Contacts between the two chains:
Residue K72 in protein 1 is in contact with residue I46 in protein 2 (closest heavy-atom distance 3.0 Å).
Residue K72 in protein 1 is in contact with residue V47 in protein 2 (closest heavy-atom distance 4.9 Å).
Residue K72 in protein 1 interacts with residue D45 in protein 2 (closest heavy-atom distance 3.5 Å).
Residue F65 in protein 1 interacts with residue V47 in protein 2 (closest heavy-atom distance 4.7 Å).
Residue F16 in protein 1 is in contact with residue V47 in protein 2 (closest heavy-atom distance 4.0 Å).
Residue F16 in protein 1 contacts residue I46 in protein 2 (closest heavy-atom distance 3.7 Å).
Residue L36 in protein 1 interacts with residue Q40 in protein 2 (closest heavy-atom distance 4.9 Å).
Residue M33 in protein 1 contacts residue T48 in protein 2 (closest heavy-atom distance 3.8 Å).
Residue M33 in protein 1 is in contact with residue V47 in protein 2 (closest heavy-atom distance 4.3 Å).
Residue K72 in protein 1 interacts with residue K49 in protein 2 (closest heavy-atom distance 3.6 Å).
Residue F16 in protein 1 contacts residue I43 in protein 2 (closest heavy-atom distance 3.8 Å).
Residue M48 in protein 1 contacts residue V47 in protein 2 (closest heavy-atom distance 4.1 Å).
Residue F65 in protein 1 interacts with residue I46 in protein 2 (closest heavy-atom distance 3.5 Å).
Residue Q38 in protein 1 is in contact with residue F44 in protein 2 (closest heavy-atom distance 4.6 Å).
Residue L36 in protein 1 is in contact with residue F44 in protein 2 (closest heavy-atom distance 3.6 Å).
Residue L15 in protein 1 contacts residue I43 in protein 2 (closest heavy-atom distance 3.8 Å).
Residue L15 in protein 1 contacts residue I46 in protein 2 (closest heavy-atom distance 4.9 Å).
Residue L29 in protein 1 contacts residue V47 in protein 2 (closest heavy-atom distance 4.3 Å).
Residue M48 in protein 1 contacts residue T48 in protein 2 (closest heavy-atom distance 4.1 Å).
Residue M68 in protein 1 contacts residue V47 in protein 2 (closest heavy-atom distance 5.0 Å).
Residue L36 in protein 1 contacts residue I43 in protein 2 (closest heavy-atom distance 4.3 Å).
Residue M33 in protein 1 is in contact with residue F44 in protein 2 (closest heavy-atom distance 4.3 Å).
Residue M69 in protein 1 is in contact with residue I46 in protein 2 (closest heavy-atom distance 3.9 Å).
Residue M68 in protein 1 interacts with residue I46 in protein 2 (closest heavy-atom distance 3.4 Å).
Residue A12 in protein 1 contacts residue I46 in protein 2 (closest heavy-atom distance 4.1 Å).

Sequence of protein 2:
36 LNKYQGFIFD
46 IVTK

The following describes two proteins that form a bound complex.

Sequence of protein 1:
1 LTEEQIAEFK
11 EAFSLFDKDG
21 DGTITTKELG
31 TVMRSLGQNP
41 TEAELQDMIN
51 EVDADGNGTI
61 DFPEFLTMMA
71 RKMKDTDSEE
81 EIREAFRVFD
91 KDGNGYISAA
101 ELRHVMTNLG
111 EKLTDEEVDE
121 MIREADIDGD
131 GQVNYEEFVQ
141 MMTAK